Interface contacts:
Residue M5 in chain A is in contact with residue F1 in chain B (closest heavy-atom distance 3.8 Å).
Residue D74 in chain A interacts with residue R5 in chain B (closest heavy-atom distance 2.7 Å).
Residue Q155 in chain A is in contact with residue A6 in chain B (closest heavy-atom distance 3.4 Å).
Residue N63 in chain A is in contact with residue L2 in chain B (closest heavy-atom distance 3.1 Å).
Residue Y7 in chain A is in contact with residue L2 in chain B (closest heavy-atom distance 3.5 Å).
Residue I66 in chain A interacts with residue R3 in chain B (closest heavy-atom distance 3.5 Å).
Residue Y99 in chain A contacts residue L2 in chain B (closest heavy-atom distance 3.7 Å).
Residue I66 in chain A contacts residue F1 in chain B (closest heavy-atom distance 3.7 Å).
Residue L95 in chain A interacts with residue L9 in chain B (closest heavy-atom distance 3.8 Å).
Residue I80 in chain A is in contact with residue L9 in chain B (closest heavy-atom distance 3.6 Å).
Residue F33 in chain A is in contact with residue F1 in chain B (closest heavy-atom distance 4.6 Å).
Residue Y159 in chain A is in contact with residue F1 in chain B (closest heavy-atom distance 2.6 Å).
Residue Y99 in chain A interacts with residue R5 in chain B (closest heavy-atom distance 4.0 Å).
Residue F67 in chain A is in contact with residue L2 in chain B (closest heavy-atom distance 3.8 Å).
Residue Y84 in chain A is in contact with residue L9 in chain B (closest heavy-atom distance 2.6 Å).
Residue Y59 in chain A is in contact with residue F1 in chain B (closest heavy-atom distance 3.4 Å).
Residue W147 in chain A interacts with residue G8 in chain B (closest heavy-atom distance 2.8 Å).
Residue I142 in chain A is in contact with residue L9 in chain B (closest heavy-atom distance 4.9 Å).
Residue N70 in chain A interacts with residue R5 in chain B (closest heavy-atom distance 2.7 Å).
Residue T73 in chain A contacts residue R5 in chain B (closest heavy-atom distance 3.6 Å).
Residue D156 in chain A interacts with residue R3 in chain B (closest heavy-atom distance 3.2 Å).
Residue N63 in chain A contacts residue F1 in chain B (closest heavy-atom distance 3.4 Å).
Residue V152 in chain A contacts residue A6 in chain B (closest heavy-atom distance 4.0 Å).
Residue V152 in chain A interacts with residue Y7 in chain B (closest heavy-atom distance 4.0 Å).
Residue W147 in chain A is in contact with residue L9 in chain B (closest heavy-atom distance 3.6 Å).
Residue T163 in chain A interacts with residue F1 in chain B (closest heavy-atom distance 4.1 Å).
Residue Y159 in chain A contacts residue R3 in chain B (closest heavy-atom distance 3.5 Å).
Residue Y116 in chain A is in contact with residue L9 in chain B (closest heavy-atom distance 4.3 Å).
Residue I66 in chain A interacts with residue G4 in chain B (closest heavy-atom distance 3.6 Å).
Residue I124 in chain A is in contact with residue L9 in chain B (closest heavy-atom distance 4.6 Å).
Residue Y7 in chain A is in contact with residue F1 in chain B (closest heavy-atom distance 3.0 Å).
Residue S97 in chain A interacts with residue R5 in chain B (closest heavy-atom distance 3.4 Å).
Residue Y171 in chain A is in contact with residue F1 in chain B (closest heavy-atom distance 2.8 Å).
Residue Y123 in chain A interacts with residue L9 in chain B (closest heavy-atom distance 3.7 Å).
Residue Y116 in chain A contacts residue R5 in chain B (closest heavy-atom distance 3.9 Å).
Residue S77 in chain A interacts with residue L9 in chain B (closest heavy-atom distance 3.0 Å).
Residue T143 in chain A is in contact with residue G8 in chain B (closest heavy-atom distance 4.7 Å).
Residue Y99 in chain A interacts with residue R3 in chain B (closest heavy-atom distance 3.1 Å).
Residue K146 in chain A is in contact with residue L9 in chain B (closest heavy-atom distance 2.7 Å).
Residue N70 in chain A contacts residue R3 in chain B (closest heavy-atom distance 2.9 Å).
Residue D156 in chain A contacts residue A6 in chain B (closest heavy-atom distance 4.2 Å).
Residue D9 in chain A is in contact with residue R5 in chain B (closest heavy-atom distance 2.7 Å).
Residue T69 in chain A is in contact with residue R5 in chain B (closest heavy-atom distance 4.9 Å).
Residue Y159 in chain A interacts with residue L2 in chain B (closest heavy-atom distance 3.8 Å).
Residue W147 in chain A is in contact with residue Y7 in chain B (closest heavy-atom distance 3.7 Å).
Residue F36 in chain A interacts with residue L2 in chain B (closest heavy-atom distance 3.6 Å).
Residue R62 in chain A is in contact with residue F1 in chain B (closest heavy-atom distance 3.7 Å).
Residue N114 in chain A contacts residue R3 in chain B (closest heavy-atom distance 3.3 Å).
Residue W167 in chain A interacts with residue F1 in chain B (closest heavy-atom distance 3.4 Å).
Residue L81 in chain A interacts with residue L9 in chain B (closest heavy-atom distance 3.7 Å).
Residue F22 in chain A contacts residue R5 in chain B (closest heavy-atom distance 3.4 Å).
Residue N70 in chain A is in contact with residue G4 in chain B (closest heavy-atom distance 3.4 Å).
Residue T73 in chain A is in contact with residue Y7 in chain B (closest heavy-atom distance 3.9 Å).
Residue T73 in chain A contacts residue G8 in chain B (closest heavy-atom distance 3.7 Å).
Residue I66 in chain A interacts with residue L2 in chain B (closest heavy-atom distance 3.5 Å).
Residue K146 in chain A contacts residue G8 in chain B (closest heavy-atom distance 4.2 Å).
Residue S24 in chain A contacts residue L2 in chain B (closest heavy-atom distance 3.4 Å).
Residue S77 in chain A is in contact with residue G8 in chain B (closest heavy-atom distance 3.3 Å).
Residue Y116 in chain A is in contact with residue R3 in chain B (closest heavy-atom distance 3.0 Å).
Residue T143 in chain A interacts with residue L9 in chain B (closest heavy-atom distance 2.5 Å).

Sequence of chain A:
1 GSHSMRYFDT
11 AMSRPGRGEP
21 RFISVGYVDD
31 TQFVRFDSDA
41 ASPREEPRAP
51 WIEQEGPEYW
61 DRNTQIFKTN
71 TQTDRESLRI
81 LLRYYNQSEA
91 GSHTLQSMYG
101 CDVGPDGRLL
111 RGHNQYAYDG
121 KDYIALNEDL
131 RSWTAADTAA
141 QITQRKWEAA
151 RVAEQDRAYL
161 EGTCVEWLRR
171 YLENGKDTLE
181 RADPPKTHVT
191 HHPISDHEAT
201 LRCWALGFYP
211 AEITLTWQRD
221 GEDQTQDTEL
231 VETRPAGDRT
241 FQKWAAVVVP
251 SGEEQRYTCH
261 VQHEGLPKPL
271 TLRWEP

Sequence of chain B:
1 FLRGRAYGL

These two protein chains interact to form a complex.